Sequence of the first protein:
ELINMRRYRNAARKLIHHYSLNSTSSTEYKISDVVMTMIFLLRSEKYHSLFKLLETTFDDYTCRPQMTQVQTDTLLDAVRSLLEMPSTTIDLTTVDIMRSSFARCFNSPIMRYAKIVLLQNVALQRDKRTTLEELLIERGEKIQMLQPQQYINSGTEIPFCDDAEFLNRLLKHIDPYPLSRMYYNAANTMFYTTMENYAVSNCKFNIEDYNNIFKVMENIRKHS

Residue-level contacts at the interface:
Residue N363 in the second protein is in contact with residue D184 in the first protein (closest heavy-atom distance 3.9 Å).
Residue T360 in the second protein contacts residue V181 in the first protein (closest heavy-atom distance 4.2 Å).
Residue F364 in the second protein interacts with residue D184 in the first protein (closest heavy-atom distance 4.3 Å).
Residue R359 in the second protein is in contact with residue D188 in the first protein (closest heavy-atom distance 3.3 Å).
Residue N363 in the second protein interacts with residue D188 in the first protein (closest heavy-atom distance 3.8 Å).

These two protein chains interact to form a complex.

Sequence of the second protein:
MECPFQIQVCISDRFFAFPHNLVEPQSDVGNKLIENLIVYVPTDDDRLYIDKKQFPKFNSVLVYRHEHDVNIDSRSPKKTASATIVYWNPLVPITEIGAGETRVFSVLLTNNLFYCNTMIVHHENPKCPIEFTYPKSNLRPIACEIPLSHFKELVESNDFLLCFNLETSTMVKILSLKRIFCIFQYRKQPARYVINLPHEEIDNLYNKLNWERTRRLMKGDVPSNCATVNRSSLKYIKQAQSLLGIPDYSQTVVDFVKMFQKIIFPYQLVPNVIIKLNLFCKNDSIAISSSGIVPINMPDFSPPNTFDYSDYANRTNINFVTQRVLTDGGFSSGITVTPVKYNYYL